Sequence of the first protein:
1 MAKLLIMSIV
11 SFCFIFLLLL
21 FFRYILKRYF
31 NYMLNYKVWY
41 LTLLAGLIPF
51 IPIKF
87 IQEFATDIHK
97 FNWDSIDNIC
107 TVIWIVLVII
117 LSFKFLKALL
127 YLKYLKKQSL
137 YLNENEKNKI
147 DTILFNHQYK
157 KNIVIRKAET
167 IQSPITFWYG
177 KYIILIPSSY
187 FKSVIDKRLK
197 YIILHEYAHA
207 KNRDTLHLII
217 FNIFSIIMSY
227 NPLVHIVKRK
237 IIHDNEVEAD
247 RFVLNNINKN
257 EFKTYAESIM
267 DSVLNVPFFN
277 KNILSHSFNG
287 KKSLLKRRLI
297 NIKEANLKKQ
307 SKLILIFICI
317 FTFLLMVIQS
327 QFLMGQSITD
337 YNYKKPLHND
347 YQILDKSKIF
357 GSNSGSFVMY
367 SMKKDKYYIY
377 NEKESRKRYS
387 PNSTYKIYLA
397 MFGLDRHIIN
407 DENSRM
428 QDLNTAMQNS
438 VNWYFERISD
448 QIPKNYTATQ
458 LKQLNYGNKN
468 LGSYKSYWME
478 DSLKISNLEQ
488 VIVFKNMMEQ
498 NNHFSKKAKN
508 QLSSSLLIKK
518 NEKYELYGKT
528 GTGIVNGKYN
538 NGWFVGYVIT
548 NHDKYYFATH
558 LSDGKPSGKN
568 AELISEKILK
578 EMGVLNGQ

Interface contacts:
Residue S333 in the second protein interacts with residue M1 in the first protein (closest heavy-atom distance 3.1 Å).
Residue T92 in the second protein contacts residue I531 in the first protein (closest heavy-atom distance 3.0 Å).
Residue I94 in the second protein is in contact with residue V532 in the first protein (closest heavy-atom distance 3.2 Å).
Residue A91 in the second protein is in contact with residue T529 in the first protein (closest heavy-atom distance 3.0 Å).
Residue Q88 in the second protein contacts residue S437 in the first protein (closest heavy-atom distance 2.8 Å).
Residue M1 in the second protein is in contact with residue S333 in the first protein (closest heavy-atom distance 3.2 Å).
Residue S437 in the second protein contacts residue E89 in the first protein (closest heavy-atom distance 2.4 Å).
Residue Q88 in the second protein interacts with residue Q435 in the first protein (closest heavy-atom distance 2.9 Å).
Residue G534 in the second protein is in contact with residue D93 in the first protein (closest heavy-atom distance 2.7 Å).
Residue D246 in the second protein interacts with residue R294 in the first protein (closest heavy-atom distance 2.8 Å).
Residue K526 in the second protein interacts with residue Q88 in the first protein (closest heavy-atom distance 2.5 Å).
Residue S437 in the second protein is in contact with residue F90 in the first protein (closest heavy-atom distance 3.2 Å).
Residue E89 in the second protein contacts residue T529 in the first protein (closest heavy-atom distance 2.6 Å).
Residue D93 in the second protein interacts with residue G534 in the first protein (closest heavy-atom distance 2.7 Å).
Residue K305 in the second protein contacts residue Y32 in the first protein (closest heavy-atom distance 2.6 Å).
Residue Y32 in the second protein is in contact with residue Q306 in the first protein (closest heavy-atom distance 3.2 Å).
Residue S437 in the second protein is in contact with residue Q88 in the first protein (closest heavy-atom distance 2.8 Å).
Residue T527 in the second protein interacts with residue F90 in the first protein (closest heavy-atom distance 3.1 Å).
Residue T529 in the second protein is in contact with residue E89 in the first protein (closest heavy-atom distance 2.6 Å).
Residue T529 in the second protein is in contact with residue A91 in the first protein (closest heavy-atom distance 3.0 Å).
Residue M266 in the second protein contacts residue M266 in the first protein (closest heavy-atom distance 2.1 Å).
Residue I94 in the second protein is in contact with residue N533 in the first protein (closest heavy-atom distance 2.7 Å).
Residue E89 in the second protein is in contact with residue S437 in the first protein (closest heavy-atom distance 2.4 Å).
Residue S512 in the second protein contacts residue I87 in the first protein (closest heavy-atom distance 3.0 Å).
Residue Y32 in the second protein interacts with residue K305 in the first protein (closest heavy-atom distance 2.5 Å).
Residue H95 in the second protein interacts with residue N533 in the first protein (closest heavy-atom distance 2.7 Å).
Residue Q88 in the second protein interacts with residue K526 in the first protein (closest heavy-atom distance 2.6 Å).
Residue T529 in the second protein is in contact with residue T92 in the first protein (closest heavy-atom distance 3.2 Å).
Residue F90 in the second protein interacts with residue T529 in the first protein (closest heavy-atom distance 2.8 Å).
Residue E89 in the second protein contacts residue T527 in the first protein (closest heavy-atom distance 3.2 Å).
Residue Q306 in the second protein interacts with residue M33 in the first protein (closest heavy-atom distance 2.8 Å).
Residue L513 in the second protein interacts with residue I87 in the first protein (closest heavy-atom distance 2.8 Å).
Residue L303 in the second protein contacts residue N251 in the first protein (closest heavy-atom distance 2.7 Å).
Residue F90 in the second protein is in contact with residue G528 in the first protein (closest heavy-atom distance 2.8 Å).
Residue D93 in the second protein is in contact with residue N533 in the first protein (closest heavy-atom distance 3.2 Å).
Residue N31 in the second protein is in contact with residue N302 in the first protein (closest heavy-atom distance 3.1 Å).
Residue R294 in the second protein interacts with residue D246 in the first protein (closest heavy-atom distance 2.8 Å).
Residue I87 in the second protein contacts residue L513 in the first protein (closest heavy-atom distance 2.9 Å).
Residue I531 in the second protein is in contact with residue I94 in the first protein (closest heavy-atom distance 2.7 Å).
Residue I87 in the second protein is in contact with residue S512 in the first protein (closest heavy-atom distance 3.2 Å).
Residue F90 in the second protein is in contact with residue S437 in the first protein (closest heavy-atom distance 3.2 Å).
Residue N533 in the second protein contacts residue I94 in the first protein (closest heavy-atom distance 2.7 Å).
Residue N302 in the second protein interacts with residue N31 in the first protein (closest heavy-atom distance 3.1 Å).
Residue N533 in the second protein is in contact with residue H95 in the first protein (closest heavy-atom distance 2.7 Å).
Residue I94 in the second protein interacts with residue I531 in the first protein (closest heavy-atom distance 2.7 Å).
Residue E89 in the second protein interacts with residue K566 in the first protein (closest heavy-atom distance 2.8 Å).
Residue V532 in the second protein interacts with residue I94 in the first protein (closest heavy-atom distance 3.2 Å).
Residue E89 in the second protein is in contact with residue G565 in the first protein (closest heavy-atom distance 2.7 Å).
Residue I531 in the second protein interacts with residue T92 in the first protein (closest heavy-atom distance 3.0 Å).
Residue T92 in the second protein is in contact with residue T529 in the first protein (closest heavy-atom distance 3.2 Å).
Residue G565 in the second protein is in contact with residue E89 in the first protein (closest heavy-atom distance 2.7 Å).
Residue Q435 in the second protein interacts with residue Q88 in the first protein (closest heavy-atom distance 2.8 Å).
Residue T529 in the second protein interacts with residue F90 in the first protein (closest heavy-atom distance 2.8 Å).
Residue N251 in the second protein interacts with residue L303 in the first protein (closest heavy-atom distance 2.9 Å).
Residue F90 in the second protein interacts with residue T527 in the first protein (closest heavy-atom distance 3.1 Å).
Residue T527 in the second protein interacts with residue E89 in the first protein (closest heavy-atom distance 3.2 Å).
Residue N533 in the second protein is in contact with residue D93 in the first protein (closest heavy-atom distance 3.2 Å).
Residue G528 in the second protein interacts with residue F90 in the first protein (closest heavy-atom distance 2.9 Å).
Residue M33 in the second protein is in contact with residue Q306 in the first protein (closest heavy-atom distance 2.8 Å).
Residue K566 in the second protein is in contact with residue E89 in the first protein (closest heavy-atom distance 2.7 Å).

These two protein chains interact to form a complex.

Sequence of the second protein:
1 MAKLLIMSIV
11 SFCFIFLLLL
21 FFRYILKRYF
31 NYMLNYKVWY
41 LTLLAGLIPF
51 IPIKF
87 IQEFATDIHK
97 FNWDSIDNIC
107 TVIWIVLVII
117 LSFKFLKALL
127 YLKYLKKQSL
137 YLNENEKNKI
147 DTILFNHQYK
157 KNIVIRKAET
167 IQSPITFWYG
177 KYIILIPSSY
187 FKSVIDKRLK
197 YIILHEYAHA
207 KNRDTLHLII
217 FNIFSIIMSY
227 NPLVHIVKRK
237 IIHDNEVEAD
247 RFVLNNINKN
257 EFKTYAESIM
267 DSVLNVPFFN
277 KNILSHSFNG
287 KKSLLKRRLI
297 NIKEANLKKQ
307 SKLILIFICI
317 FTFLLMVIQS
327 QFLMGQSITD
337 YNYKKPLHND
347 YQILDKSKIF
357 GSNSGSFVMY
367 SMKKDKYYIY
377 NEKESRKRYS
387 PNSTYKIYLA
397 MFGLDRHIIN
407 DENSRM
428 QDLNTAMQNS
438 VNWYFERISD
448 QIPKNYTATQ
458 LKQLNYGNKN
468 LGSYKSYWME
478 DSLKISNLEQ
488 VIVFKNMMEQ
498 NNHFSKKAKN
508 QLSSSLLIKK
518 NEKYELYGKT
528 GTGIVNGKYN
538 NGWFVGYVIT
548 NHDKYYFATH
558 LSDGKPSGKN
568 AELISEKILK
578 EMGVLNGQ